Sequence of the second protein:
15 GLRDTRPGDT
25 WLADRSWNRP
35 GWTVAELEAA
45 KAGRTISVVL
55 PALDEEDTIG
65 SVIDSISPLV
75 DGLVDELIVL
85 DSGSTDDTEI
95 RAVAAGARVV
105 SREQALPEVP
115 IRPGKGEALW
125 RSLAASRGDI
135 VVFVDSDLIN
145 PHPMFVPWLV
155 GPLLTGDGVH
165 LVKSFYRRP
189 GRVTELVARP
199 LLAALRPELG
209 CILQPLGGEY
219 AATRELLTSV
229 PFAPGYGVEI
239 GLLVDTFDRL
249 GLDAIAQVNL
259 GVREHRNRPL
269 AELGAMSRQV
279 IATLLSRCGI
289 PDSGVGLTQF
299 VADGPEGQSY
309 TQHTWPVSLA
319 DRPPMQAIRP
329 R

Contacts between the two chains:
Residue I279 in the second protein contacts residue P198 in the first protein (closest heavy-atom distance 3.5 Å).
Residue L194 in the second protein is in contact with residue V195 in the first protein (closest heavy-atom distance 3.2 Å).
Residue V260 in the second protein is in contact with residue E304 in the first protein (closest heavy-atom distance 3.6 Å).
Residue L271 in the second protein contacts residue L194 in the first protein (closest heavy-atom distance 3.6 Å).
Residue R276 in the second protein contacts residue P198 in the first protein (closest heavy-atom distance 3.6 Å).
Residue T19 in the second protein interacts with residue G305 in the first protein (closest heavy-atom distance 3.6 Å).
Residue L16 in the second protein is in contact with residue S307 in the first protein (closest heavy-atom distance 2.9 Å).
Residue R197 in the second protein contacts residue L295 in the first protein (closest heavy-atom distance 3.6 Å).
Residue G272 in the second protein contacts residue L194 in the first protein (closest heavy-atom distance 3.5 Å).
Residue N257 in the second protein interacts with residue G305 in the first protein (closest heavy-atom distance 3.6 Å).
Residue A300 in the second protein is in contact with residue R171 in the first protein (closest heavy-atom distance 3.3 Å).
Residue L16 in the second protein contacts residue F298 in the first protein (closest heavy-atom distance 3.6 Å).
Residue T19 in the second protein contacts residue Q306 in the first protein (closest heavy-atom distance 2.6 Å).
Residue A201 in the second protein is in contact with residue R276 in the first protein (closest heavy-atom distance 3.6 Å).
Residue L194 in the second protein is in contact with residue S275 in the first protein (closest heavy-atom distance 2.5 Å).
Residue L194 in the second protein interacts with residue G272 in the first protein (closest heavy-atom distance 3.5 Å).
Residue I279 in the second protein is in contact with residue L199 in the first protein (closest heavy-atom distance 3.7 Å).
Residue P303 in the second protein interacts with residue R171 in the first protein (closest heavy-atom distance 3.1 Å).
Residue V195 in the second protein is in contact with residue L194 in the first protein (closest heavy-atom distance 3.2 Å).
Residue L199 in the second protein is in contact with residue I279 in the first protein (closest heavy-atom distance 3.7 Å).
Residue R20 in the second protein is in contact with residue Q306 in the first protein (closest heavy-atom distance 3.2 Å).
Residue Q306 in the second protein is in contact with residue T19 in the first protein (closest heavy-atom distance 2.6 Å).
Residue G302 in the second protein interacts with residue R171 in the first protein (closest heavy-atom distance 2.8 Å).
Residue R171 in the second protein interacts with residue P303 in the first protein (closest heavy-atom distance 3.1 Å).
Residue S291 in the second protein contacts residue A201 in the first protein (closest heavy-atom distance 2.7 Å).
Residue L295 in the second protein contacts residue R197 in the first protein (closest heavy-atom distance 3.6 Å).
Residue S275 in the second protein interacts with residue L194 in the first protein (closest heavy-atom distance 2.5 Å).
Residue S307 in the second protein interacts with residue L16 in the first protein (closest heavy-atom distance 2.9 Å).
Residue S291 in the second protein is in contact with residue A202 in the first protein (closest heavy-atom distance 2.9 Å).
Residue L16 in the second protein is in contact with residue Y308 in the first protein (closest heavy-atom distance 2.8 Å).
Residue Q306 in the second protein interacts with residue R20 in the first protein (closest heavy-atom distance 3.2 Å).
Residue Y308 in the second protein is in contact with residue L16 in the first protein (closest heavy-atom distance 2.8 Å).
Residue L194 in the second protein contacts residue L271 in the first protein (closest heavy-atom distance 3.6 Å).
Residue Y308 in the second protein interacts with residue Y170 in the first protein (closest heavy-atom distance 3.5 Å).
Residue A202 in the second protein is in contact with residue R276 in the first protein (closest heavy-atom distance 3.5 Å).
Residue P198 in the second protein contacts residue R276 in the first protein (closest heavy-atom distance 3.6 Å).
Residue R197 in the second protein interacts with residue T296 in the first protein (closest heavy-atom distance 2.8 Å).
Residue F298 in the second protein interacts with residue R197 in the first protein (closest heavy-atom distance 3.5 Å).
Residue T296 in the second protein interacts with residue R197 in the first protein (closest heavy-atom distance 2.8 Å).
Residue R171 in the second protein is in contact with residue G302 in the first protein (closest heavy-atom distance 2.8 Å).
Residue S307 in the second protein is in contact with residue R17 in the first protein (closest heavy-atom distance 3.4 Å).
Residue F298 in the second protein contacts residue L16 in the first protein (closest heavy-atom distance 3.6 Å).
Residue G305 in the second protein is in contact with residue N257 in the first protein (closest heavy-atom distance 3.6 Å).
Residue A202 in the second protein is in contact with residue D290 in the first protein (closest heavy-atom distance 3.4 Å).
Residue Q306 in the second protein interacts with residue D18 in the first protein (closest heavy-atom distance 3.5 Å).
Residue R197 in the second protein contacts residue F298 in the first protein (closest heavy-atom distance 3.5 Å).
Residue R276 in the second protein interacts with residue A201 in the first protein (closest heavy-atom distance 3.6 Å).
Residue R190 in the second protein is in contact with residue R190 in the first protein (closest heavy-atom distance 2.9 Å).
Residue E304 in the second protein interacts with residue V260 in the first protein (closest heavy-atom distance 3.6 Å).
Residue G305 in the second protein is in contact with residue T19 in the first protein (closest heavy-atom distance 3.6 Å).
Residue Y170 in the second protein interacts with residue Y308 in the first protein (closest heavy-atom distance 3.5 Å).
Residue D18 in the second protein contacts residue Q306 in the first protein (closest heavy-atom distance 3.5 Å).
Residue R17 in the second protein contacts residue S307 in the first protein (closest heavy-atom distance 3.4 Å).
Residue P198 in the second protein interacts with residue I279 in the first protein (closest heavy-atom distance 3.5 Å).
Residue I288 in the second protein contacts residue I288 in the first protein (closest heavy-atom distance 3.6 Å).
Residue R171 in the second protein interacts with residue A300 in the first protein (closest heavy-atom distance 3.3 Å).
Residue A201 in the second protein interacts with residue S291 in the first protein (closest heavy-atom distance 2.7 Å).
Residue D290 in the second protein interacts with residue A202 in the first protein (closest heavy-atom distance 3.4 Å).
Residue A202 in the second protein is in contact with residue S291 in the first protein (closest heavy-atom distance 2.9 Å).
Residue R276 in the second protein interacts with residue A202 in the first protein (closest heavy-atom distance 3.5 Å).

Sequence of the first protein:
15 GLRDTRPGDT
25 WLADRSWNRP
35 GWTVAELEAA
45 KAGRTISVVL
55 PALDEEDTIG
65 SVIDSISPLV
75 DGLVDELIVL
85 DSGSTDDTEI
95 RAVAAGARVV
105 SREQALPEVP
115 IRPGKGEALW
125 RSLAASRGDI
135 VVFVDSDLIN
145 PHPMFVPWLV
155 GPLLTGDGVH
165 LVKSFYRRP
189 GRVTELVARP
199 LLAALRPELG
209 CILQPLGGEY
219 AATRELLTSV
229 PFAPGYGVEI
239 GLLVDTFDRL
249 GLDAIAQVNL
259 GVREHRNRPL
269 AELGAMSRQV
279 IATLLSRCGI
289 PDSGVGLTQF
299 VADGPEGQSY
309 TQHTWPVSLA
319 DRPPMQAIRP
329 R

This data describes a binding interaction between two proteins.